These two protein chains interact to form a complex.

Sequence of protein 1:
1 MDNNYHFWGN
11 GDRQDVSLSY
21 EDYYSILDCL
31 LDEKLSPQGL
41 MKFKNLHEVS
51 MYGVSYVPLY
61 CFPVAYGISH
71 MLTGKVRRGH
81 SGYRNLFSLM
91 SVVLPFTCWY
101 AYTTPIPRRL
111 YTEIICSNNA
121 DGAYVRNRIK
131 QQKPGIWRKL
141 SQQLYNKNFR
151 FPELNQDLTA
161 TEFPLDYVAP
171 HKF

Residue-level contacts at the interface:
Residue T244 in protein 2 is in contact with residue S81 in protein 1 (closest heavy-atom distance 4.9 Å).
Residue Y243 in protein 2 contacts residue H80 in protein 1 (closest heavy-atom distance 4.6 Å).
Residue Y243 in protein 2 is in contact with residue S81 in protein 1 (closest heavy-atom distance 4.3 Å).

Sequence of protein 2:
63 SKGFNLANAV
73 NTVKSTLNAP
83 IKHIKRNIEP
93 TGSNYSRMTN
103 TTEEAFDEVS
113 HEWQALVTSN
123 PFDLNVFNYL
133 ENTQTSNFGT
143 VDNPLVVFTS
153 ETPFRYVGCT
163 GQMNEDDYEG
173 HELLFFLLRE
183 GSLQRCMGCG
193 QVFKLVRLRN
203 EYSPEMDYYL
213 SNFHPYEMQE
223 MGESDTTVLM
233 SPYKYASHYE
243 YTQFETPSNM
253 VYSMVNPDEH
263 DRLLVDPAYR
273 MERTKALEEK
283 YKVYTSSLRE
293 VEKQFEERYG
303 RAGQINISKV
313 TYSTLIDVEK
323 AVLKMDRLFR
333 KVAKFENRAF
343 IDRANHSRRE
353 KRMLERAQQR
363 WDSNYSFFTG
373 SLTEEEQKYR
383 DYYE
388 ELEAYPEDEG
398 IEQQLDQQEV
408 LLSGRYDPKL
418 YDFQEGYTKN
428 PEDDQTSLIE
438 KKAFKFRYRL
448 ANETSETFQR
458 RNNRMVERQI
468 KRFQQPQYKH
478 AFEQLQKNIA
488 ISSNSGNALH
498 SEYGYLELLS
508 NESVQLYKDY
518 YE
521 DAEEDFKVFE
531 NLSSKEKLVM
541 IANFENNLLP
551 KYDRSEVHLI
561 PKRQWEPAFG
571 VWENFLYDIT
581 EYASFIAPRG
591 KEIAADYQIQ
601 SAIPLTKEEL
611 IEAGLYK